The following describes two proteins that form a bound complex.

Interface contacts:
Residue K686 in chain A contacts residue D15 in chain B (closest heavy-atom distance 3.9 Å).
Residue L678 in chain A is in contact with residue L9 in chain B (closest heavy-atom distance 4.2 Å).
Residue M607 in chain A interacts with residue R4 in chain B (closest heavy-atom distance 4.3 Å).
Residue Q608 in chain A interacts with residue R4 in chain B (closest heavy-atom distance 3.5 Å).
Residue Y716 in chain A interacts with residue L11 in chain B (closest heavy-atom distance 3.3 Å).
Residue Y716 in chain A interacts with residue L19 in chain B (closest heavy-atom distance 3.4 Å).
Residue H573 in chain A is in contact with residue I2 in chain B (closest heavy-atom distance 2.8 Å).
Residue C712 in chain A contacts residue L11 in chain B (closest heavy-atom distance 4.2 Å).
Residue Y716 in chain A is in contact with residue V16 in chain B (closest heavy-atom distance 3.7 Å).
Residue H682 in chain A is in contact with residue Q10 in chain B (closest heavy-atom distance 3.4 Å).
Residue Y716 in chain A contacts residue D15 in chain B (closest heavy-atom distance 3.2 Å).
Residue H682 in chain A interacts with residue L9 in chain B (closest heavy-atom distance 3.1 Å).
Residue N750 in chain A is in contact with residue K27 in chain B (closest heavy-atom distance 3.3 Å).
Residue L754 in chain A contacts residue L23 in chain B (closest heavy-atom distance 3.6 Å).
Residue R685 in chain A is in contact with residue L11 in chain B (closest heavy-atom distance 3.4 Å).
Residue E709 in chain A is in contact with residue Q10 in chain B (closest heavy-atom distance 3.6 Å).
Residue R671 in chain A contacts residue A5 in chain B (closest heavy-atom distance 3.4 Å).
Residue L754 in chain A interacts with residue K27 in chain B (closest heavy-atom distance 3.5 Å).
Residue Y508 in chain A is in contact with residue I2 in chain B (closest heavy-atom distance 3.7 Å).
Residue N679 in chain A contacts residue T7 in chain B (closest heavy-atom distance 3.3 Å).
Residue N750 in chain A interacts with residue L23 in chain B (closest heavy-atom distance 3.0 Å).
Residue Y588 in chain A interacts with residue R4 in chain B (closest heavy-atom distance 2.7 Å).
Residue R671 in chain A interacts with residue P6 in chain B (closest heavy-atom distance 3.2 Å).
Residue L747 in chain A contacts residue L19 in chain B (closest heavy-atom distance 3.9 Å).
Residue S742 in chain A interacts with residue H13 in chain B (closest heavy-atom distance 4.0 Å).
Residue R671 in chain A is in contact with residue R3 in chain B (closest heavy-atom distance 3.9 Å).
Residue F604 in chain A contacts residue I2 in chain B (closest heavy-atom distance 4.1 Å).
Residue L634 in chain A interacts with residue P6 in chain B (closest heavy-atom distance 4.2 Å).
Residue F604 in chain A interacts with residue R4 in chain B (closest heavy-atom distance 3.9 Å).
Residue A576 in chain A interacts with residue R4 in chain B (closest heavy-atom distance 3.8 Å).
Residue N679 in chain A contacts residue T8 in chain B (closest heavy-atom distance 3.5 Å).
Residue Y474 in chain A is in contact with residue M1 in chain B (closest heavy-atom distance 2.6 Å).
Residue S675 in chain A interacts with residue T8 in chain B (closest heavy-atom distance 3.6 Å).
Residue S713 in chain A is in contact with residue L11 in chain B (closest heavy-atom distance 4.1 Å).
Residue K645 in chain A is in contact with residue L9 in chain B (closest heavy-atom distance 4.1 Å).
Residue N637 in chain A is in contact with residue P6 in chain B (closest heavy-atom distance 4.3 Å).
Residue N750 in chain A contacts residue I20 in chain B (closest heavy-atom distance 3.1 Å).
Residue V641 in chain A contacts residue T7 in chain B (closest heavy-atom distance 3.6 Å).
Residue N679 in chain A is in contact with residue L9 in chain B (closest heavy-atom distance 3.6 Å).
Residue S675 in chain A contacts residue P6 in chain B (closest heavy-atom distance 3.6 Å).
Residue L747 in chain A contacts residue I20 in chain B (closest heavy-atom distance 4.2 Å).
Residue F604 in chain A interacts with residue R3 in chain B (closest heavy-atom distance 4.2 Å).
Residue L754 in chain A is in contact with residue Q26 in chain B (closest heavy-atom distance 3.9 Å).
Residue R685 in chain A is in contact with residue D15 in chain B (closest heavy-atom distance 3.5 Å).
Residue A566 in chain A contacts residue M1 in chain B (closest heavy-atom distance 3.2 Å).
Residue Y440 in chain A contacts residue R3 in chain B (closest heavy-atom distance 4.2 Å).
Residue H682 in chain A is in contact with residue L11 in chain B (closest heavy-atom distance 3.9 Å).
Residue M607 in chain A interacts with residue T7 in chain B (closest heavy-atom distance 3.3 Å).
Residue F644 in chain A contacts residue L9 in chain B (closest heavy-atom distance 3.4 Å).
Residue M542 in chain A interacts with residue I2 in chain B (closest heavy-atom distance 4.3 Å).
Residue E638 in chain A contacts residue T7 in chain B (closest heavy-atom distance 2.9 Å).
Residue Y474 in chain A is in contact with residue R3 in chain B (closest heavy-atom distance 3.0 Å).
Residue L634 in chain A interacts with residue R3 in chain B (closest heavy-atom distance 3.6 Å).
Residue Y474 in chain A is in contact with residue I2 in chain B (closest heavy-atom distance 4.3 Å).
Residue R671 in chain A is in contact with residue R4 in chain B (closest heavy-atom distance 3.4 Å).
Residue S743 in chain A is in contact with residue H13 in chain B (closest heavy-atom distance 4.1 Å).
Residue L719 in chain A is in contact with residue L23 in chain B (closest heavy-atom distance 3.9 Å).
Residue T757 in chain A contacts residue Q30 in chain B (closest heavy-atom distance 4.1 Å).
Residue K720 in chain A is in contact with residue L19 in chain B (closest heavy-atom distance 3.8 Å).
Residue H573 in chain A is in contact with residue R4 in chain B (closest heavy-atom distance 4.2 Å).

Sequence of chain A:
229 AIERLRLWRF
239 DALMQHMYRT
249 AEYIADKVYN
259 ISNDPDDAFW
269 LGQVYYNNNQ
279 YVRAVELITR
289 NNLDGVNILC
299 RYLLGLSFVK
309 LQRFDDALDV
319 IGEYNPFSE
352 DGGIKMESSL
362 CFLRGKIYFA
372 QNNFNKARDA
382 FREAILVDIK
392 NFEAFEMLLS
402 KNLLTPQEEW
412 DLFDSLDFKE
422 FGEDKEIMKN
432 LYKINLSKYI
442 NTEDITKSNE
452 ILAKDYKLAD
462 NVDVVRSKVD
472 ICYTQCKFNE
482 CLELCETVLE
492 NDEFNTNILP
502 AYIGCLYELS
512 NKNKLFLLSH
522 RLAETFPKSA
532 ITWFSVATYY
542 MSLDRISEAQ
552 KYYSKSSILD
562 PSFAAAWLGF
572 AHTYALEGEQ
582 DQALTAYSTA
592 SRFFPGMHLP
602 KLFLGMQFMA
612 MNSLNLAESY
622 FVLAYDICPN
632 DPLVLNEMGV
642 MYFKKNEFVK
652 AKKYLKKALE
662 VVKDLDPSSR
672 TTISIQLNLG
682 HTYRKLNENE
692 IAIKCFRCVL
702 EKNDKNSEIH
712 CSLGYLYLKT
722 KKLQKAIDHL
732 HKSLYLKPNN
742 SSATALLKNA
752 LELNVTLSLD

Sequence of chain B:
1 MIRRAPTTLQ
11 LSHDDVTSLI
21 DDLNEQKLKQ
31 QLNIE